Interface contacts:
Residue I9 in chain A is in contact with residue K140 in chain B (closest heavy-atom distance 4.5 Å).
Residue M36 in chain A interacts with residue Y126 in chain B (closest heavy-atom distance 1.6 Å).
Residue R8 in chain A is in contact with residue G141 in chain B (closest heavy-atom distance 3.6 Å).
Residue S10 in chain A contacts residue K140 in chain B (closest heavy-atom distance 3.1 Å).
Residue I9 in chain A contacts residue G141 in chain B (closest heavy-atom distance 3.4 Å).
Residue A6 in chain A interacts with residue S145 in chain B (closest heavy-atom distance 3.4 Å).
Residue I9 in chain A is in contact with residue I143 in chain B (closest heavy-atom distance 4.2 Å).
Residue I9 in chain A interacts with residue A142 in chain B (closest heavy-atom distance 4.9 Å).
Residue R8 in chain A interacts with residue S144 in chain B (closest heavy-atom distance 4.5 Å).
Residue E12 in chain A interacts with residue E136 in chain B (closest heavy-atom distance 3.9 Å).
Residue I11 in chain A is in contact with residue K140 in chain B (closest heavy-atom distance 4.6 Å).
Residue S10 in chain A interacts with residue R139 in chain B (closest heavy-atom distance 2.9 Å).
Residue I9 in chain A is in contact with residue S144 in chain B (closest heavy-atom distance 3.4 Å).
Residue I11 in chain A contacts residue I148 in chain B (closest heavy-atom distance 4.3 Å).
Residue L40 in chain A is in contact with residue Y126 in chain B (closest heavy-atom distance 4.1 Å).
Residue V7 in chain A contacts residue G141 in chain B (closest heavy-atom distance 4.7 Å).
Residue E12 in chain A contacts residue R139 in chain B (closest heavy-atom distance 4.6 Å).
Residue R8 in chain A is in contact with residue A142 in chain B (closest heavy-atom distance 3.5 Å).
Residue R8 in chain A contacts residue I143 in chain B (closest heavy-atom distance 4.4 Å).
Residue V4 in chain A is in contact with residue S145 in chain B (closest heavy-atom distance 4.8 Å).
Residue I9 in chain A contacts residue S145 in chain B (closest heavy-atom distance 3.4 Å).
Residue I11 in chain A contacts residue R139 in chain B (closest heavy-atom distance 4.5 Å).
Residue S10 in chain A interacts with residue G141 in chain B (closest heavy-atom distance 3.8 Å).
Residue V7 in chain A is in contact with residue S145 in chain B (closest heavy-atom distance 3.9 Å).
Residue E12 in chain A interacts with residue I135 in chain B (closest heavy-atom distance 3.0 Å).
Residue V7 in chain A contacts residue S144 in chain B (closest heavy-atom distance 2.9 Å).
Residue R5 in chain A is in contact with residue S145 in chain B (closest heavy-atom distance 4.5 Å).
Residue A6 in chain A contacts residue E146 in chain B (closest heavy-atom distance 4.0 Å).
Residue S37 in chain A contacts residue Y126 in chain B (closest heavy-atom distance 3.9 Å).

Sequence of chain A:
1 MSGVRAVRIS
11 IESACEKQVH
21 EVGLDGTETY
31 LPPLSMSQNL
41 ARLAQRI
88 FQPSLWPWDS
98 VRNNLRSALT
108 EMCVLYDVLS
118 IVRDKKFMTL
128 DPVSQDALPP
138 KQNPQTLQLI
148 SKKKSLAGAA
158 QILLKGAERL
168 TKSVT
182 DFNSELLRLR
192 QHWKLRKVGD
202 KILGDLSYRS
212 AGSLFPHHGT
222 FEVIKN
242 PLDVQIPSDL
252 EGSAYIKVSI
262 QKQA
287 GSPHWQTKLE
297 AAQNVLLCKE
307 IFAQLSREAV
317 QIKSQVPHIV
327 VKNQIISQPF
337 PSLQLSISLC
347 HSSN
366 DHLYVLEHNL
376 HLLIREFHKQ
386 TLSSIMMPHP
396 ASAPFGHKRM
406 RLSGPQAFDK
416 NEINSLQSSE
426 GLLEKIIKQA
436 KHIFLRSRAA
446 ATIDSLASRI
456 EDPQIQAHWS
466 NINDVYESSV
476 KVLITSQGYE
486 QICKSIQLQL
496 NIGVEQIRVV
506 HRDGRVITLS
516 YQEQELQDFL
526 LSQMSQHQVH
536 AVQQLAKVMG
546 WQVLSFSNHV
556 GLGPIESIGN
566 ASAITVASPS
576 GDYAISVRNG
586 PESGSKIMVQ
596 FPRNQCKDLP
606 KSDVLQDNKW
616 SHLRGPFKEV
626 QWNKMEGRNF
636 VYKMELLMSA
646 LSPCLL

Sequence of chain B:
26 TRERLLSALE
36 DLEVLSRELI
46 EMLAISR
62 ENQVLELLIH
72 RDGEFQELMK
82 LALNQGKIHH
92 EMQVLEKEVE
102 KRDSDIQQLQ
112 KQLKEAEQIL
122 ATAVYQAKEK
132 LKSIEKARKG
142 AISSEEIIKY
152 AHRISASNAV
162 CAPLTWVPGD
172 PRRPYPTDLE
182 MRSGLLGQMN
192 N

These two protein chains interact to form a complex.